The following describes two proteins that form a bound complex.

Sequence of chain A:
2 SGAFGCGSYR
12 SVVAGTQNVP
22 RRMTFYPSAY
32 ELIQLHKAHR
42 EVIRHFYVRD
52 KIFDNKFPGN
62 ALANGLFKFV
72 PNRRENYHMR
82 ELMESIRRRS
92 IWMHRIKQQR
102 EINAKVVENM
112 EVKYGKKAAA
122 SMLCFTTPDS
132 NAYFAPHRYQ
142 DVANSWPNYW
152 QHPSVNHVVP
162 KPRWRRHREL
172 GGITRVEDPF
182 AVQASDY

Sequence of chain B:
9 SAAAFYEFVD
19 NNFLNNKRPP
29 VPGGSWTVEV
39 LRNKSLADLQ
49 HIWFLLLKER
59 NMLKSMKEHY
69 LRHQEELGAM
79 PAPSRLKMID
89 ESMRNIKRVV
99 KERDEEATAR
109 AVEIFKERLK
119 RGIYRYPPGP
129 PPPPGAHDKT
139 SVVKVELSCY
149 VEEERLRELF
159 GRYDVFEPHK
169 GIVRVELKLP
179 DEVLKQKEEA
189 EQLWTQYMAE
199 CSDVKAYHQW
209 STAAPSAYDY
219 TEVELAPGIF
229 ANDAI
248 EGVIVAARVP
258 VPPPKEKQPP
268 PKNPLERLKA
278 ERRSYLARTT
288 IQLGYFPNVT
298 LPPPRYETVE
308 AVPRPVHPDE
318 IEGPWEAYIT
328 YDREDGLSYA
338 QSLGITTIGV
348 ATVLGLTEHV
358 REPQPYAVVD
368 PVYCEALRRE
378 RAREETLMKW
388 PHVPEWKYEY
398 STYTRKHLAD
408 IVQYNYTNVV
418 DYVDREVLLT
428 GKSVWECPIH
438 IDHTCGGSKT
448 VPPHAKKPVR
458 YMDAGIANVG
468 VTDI

Interface contacts:
Residue Y216 in chain B contacts residue I44 in chain A (closest heavy-atom distance 4.4 Å).
Residue N465 in chain B interacts with residue P59 in chain A (closest heavy-atom distance 3.4 Å).
Residue Y282 in chain B is in contact with residue P59 in chain A (closest heavy-atom distance 3.8 Å).
Residue I463 in chain B contacts residue F58 in chain A (closest heavy-atom distance 4.5 Å).
Residue M459 in chain B contacts residue L63 in chain A (closest heavy-atom distance 3.9 Å).
Residue L283 in chain B interacts with residue F58 in chain A (closest heavy-atom distance 4.4 Å).
Residue M459 in chain B contacts residue N61 in chain A (closest heavy-atom distance 3.8 Å).
Residue Y216 in chain B contacts residue H40 in chain A (closest heavy-atom distance 4.2 Å).
Residue L283 in chain B is in contact with residue K57 in chain A (closest heavy-atom distance 3.1 Å).
Residue F293 in chain B contacts residue F54 in chain A (closest heavy-atom distance 4.6 Å).
Residue N465 in chain B interacts with residue G60 in chain A (closest heavy-atom distance 4.5 Å).
Residue V466 in chain B interacts with residue F58 in chain A (closest heavy-atom distance 3.9 Å).
Residue Y282 in chain B is in contact with residue A62 in chain A (closest heavy-atom distance 4.0 Å).
Residue Y282 in chain B interacts with residue K57 in chain A (closest heavy-atom distance 3.7 Å).
Residue Y282 in chain B interacts with residue F58 in chain A (closest heavy-atom distance 4.1 Å).
Residue F293 in chain B is in contact with residue D55 in chain A (closest heavy-atom distance 4.2 Å).
Residue F293 in chain B interacts with residue I53 in chain A (closest heavy-atom distance 3.5 Å).
Residue M459 in chain B interacts with residue G60 in chain A (closest heavy-atom distance 4.0 Å).
Residue V466 in chain B is in contact with residue P59 in chain A (closest heavy-atom distance 3.6 Å).